Sequence of protein 1:
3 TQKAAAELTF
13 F

Sequence of protein 2:
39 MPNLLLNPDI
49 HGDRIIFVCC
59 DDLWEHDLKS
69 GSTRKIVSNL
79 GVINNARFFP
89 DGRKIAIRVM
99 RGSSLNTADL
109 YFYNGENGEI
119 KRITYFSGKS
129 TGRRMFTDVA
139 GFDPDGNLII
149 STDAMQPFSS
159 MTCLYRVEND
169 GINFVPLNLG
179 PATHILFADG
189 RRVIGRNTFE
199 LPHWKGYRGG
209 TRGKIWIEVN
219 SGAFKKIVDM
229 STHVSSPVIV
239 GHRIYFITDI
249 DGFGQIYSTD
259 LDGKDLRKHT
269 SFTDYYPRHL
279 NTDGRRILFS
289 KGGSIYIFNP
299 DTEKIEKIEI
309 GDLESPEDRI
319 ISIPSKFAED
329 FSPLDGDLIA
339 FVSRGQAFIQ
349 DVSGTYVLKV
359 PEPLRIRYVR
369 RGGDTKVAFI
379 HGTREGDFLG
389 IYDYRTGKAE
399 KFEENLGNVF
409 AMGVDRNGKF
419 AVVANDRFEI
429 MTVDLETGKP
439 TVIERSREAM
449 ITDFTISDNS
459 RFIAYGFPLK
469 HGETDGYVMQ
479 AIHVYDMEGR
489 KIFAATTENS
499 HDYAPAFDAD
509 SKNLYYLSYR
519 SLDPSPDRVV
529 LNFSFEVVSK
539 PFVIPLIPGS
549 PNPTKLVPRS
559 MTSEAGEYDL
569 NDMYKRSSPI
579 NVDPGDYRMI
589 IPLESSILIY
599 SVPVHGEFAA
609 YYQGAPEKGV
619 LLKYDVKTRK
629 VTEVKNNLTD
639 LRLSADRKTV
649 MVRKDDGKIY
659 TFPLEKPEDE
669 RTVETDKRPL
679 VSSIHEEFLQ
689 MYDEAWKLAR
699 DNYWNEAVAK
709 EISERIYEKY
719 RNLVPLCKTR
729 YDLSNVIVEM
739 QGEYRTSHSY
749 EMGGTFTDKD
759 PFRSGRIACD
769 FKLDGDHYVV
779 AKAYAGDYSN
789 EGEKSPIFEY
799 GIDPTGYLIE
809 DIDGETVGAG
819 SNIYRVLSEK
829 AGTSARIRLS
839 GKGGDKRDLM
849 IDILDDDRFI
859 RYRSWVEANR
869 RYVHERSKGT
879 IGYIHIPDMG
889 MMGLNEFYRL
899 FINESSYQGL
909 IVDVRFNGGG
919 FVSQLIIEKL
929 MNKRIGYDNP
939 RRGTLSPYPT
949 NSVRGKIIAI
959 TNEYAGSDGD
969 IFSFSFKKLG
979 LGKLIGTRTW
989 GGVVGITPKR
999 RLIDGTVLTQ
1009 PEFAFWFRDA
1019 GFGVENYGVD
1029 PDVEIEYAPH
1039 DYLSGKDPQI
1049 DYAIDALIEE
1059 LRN

These two protein chains interact to form a complex.

Interface contacts:
Residue D936 in protein 2 interacts with residue T11 in protein 1 (closest heavy-atom distance 4.0 Å).
Residue D936 in protein 2 interacts with residue F13 in protein 1 (closest heavy-atom distance 4.1 Å).
Residue L529 in protein 2 interacts with residue L10 in protein 1 (closest heavy-atom distance 4.8 Å).
Residue R526 in protein 2 interacts with residue A6 in protein 1 (closest heavy-atom distance 4.0 Å).